Sequence of chain A:
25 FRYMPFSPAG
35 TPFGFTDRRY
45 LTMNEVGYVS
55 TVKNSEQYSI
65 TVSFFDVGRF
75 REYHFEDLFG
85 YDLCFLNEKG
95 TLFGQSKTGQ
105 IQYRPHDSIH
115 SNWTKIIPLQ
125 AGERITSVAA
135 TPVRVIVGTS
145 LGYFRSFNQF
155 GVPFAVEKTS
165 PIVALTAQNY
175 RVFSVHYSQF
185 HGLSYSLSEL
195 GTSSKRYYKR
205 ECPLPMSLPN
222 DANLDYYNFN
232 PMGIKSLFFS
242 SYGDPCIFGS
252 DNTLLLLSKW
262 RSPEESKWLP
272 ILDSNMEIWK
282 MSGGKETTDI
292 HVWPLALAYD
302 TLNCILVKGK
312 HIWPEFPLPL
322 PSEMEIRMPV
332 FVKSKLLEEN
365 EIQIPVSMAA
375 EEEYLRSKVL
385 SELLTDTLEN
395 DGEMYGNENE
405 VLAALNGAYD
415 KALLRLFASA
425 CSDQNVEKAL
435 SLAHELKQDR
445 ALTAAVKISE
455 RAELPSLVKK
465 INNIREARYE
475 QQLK

Residue-level contacts at the interface:
Residue I452 in chain A contacts residue I3 in chain B (closest heavy-atom distance 4.9 Å).
Residue A448 in chain A contacts residue L12 in chain B (closest heavy-atom distance 4.6 Å).
Residue R444 in chain A is in contact with residue L12 in chain B (closest heavy-atom distance 3.3 Å).
Residue S426 in chain A contacts residue I3 in chain B (closest heavy-atom distance 4.2 Å).
Residue I452 in chain A contacts residue I8 in chain B (closest heavy-atom distance 3.7 Å).
Residue R444 in chain A is in contact with residue E15 in chain B (closest heavy-atom distance 3.6 Å).
Residue D414 in chain A contacts residue L12 in chain B (closest heavy-atom distance 5.0 Å).
Residue K451 in chain A interacts with residue I8 in chain B (closest heavy-atom distance 4.3 Å).
Residue R455 in chain A is in contact with residue I5 in chain B (closest heavy-atom distance 4.5 Å).
Residue A422 in chain A is in contact with residue I3 in chain B (closest heavy-atom distance 4.2 Å).
Residue R455 in chain A interacts with residue I3 in chain B (closest heavy-atom distance 4.4 Å).
Residue K451 in chain A contacts residue E11 in chain B (closest heavy-atom distance 2.7 Å).
Residue K415 in chain A contacts residue D13 in chain B (closest heavy-atom distance 5.0 Å).
Residue A456 in chain A is in contact with residue I3 in chain B (closest heavy-atom distance 3.8 Å).
Residue R455 in chain A contacts residue N4 in chain B (closest heavy-atom distance 2.9 Å).
Residue L418 in chain A contacts residue L9 in chain B (closest heavy-atom distance 3.8 Å).
Residue L418 in chain A is in contact with residue I5 in chain B (closest heavy-atom distance 3.9 Å).
Residue A448 in chain A contacts residue I8 in chain B (closest heavy-atom distance 3.9 Å).
Residue Q442 in chain A is in contact with residue L12 in chain B (closest heavy-atom distance 4.7 Å).
Residue K415 in chain A contacts residue L9 in chain B (closest heavy-atom distance 4.1 Å).
Residue C425 in chain A interacts with residue I3 in chain B (closest heavy-atom distance 4.4 Å).
Residue I452 in chain A interacts with residue I5 in chain B (closest heavy-atom distance 3.8 Å).
Residue A445 in chain A interacts with residue L12 in chain B (closest heavy-atom distance 3.9 Å).
Residue R455 in chain A interacts with residue D7 in chain B (closest heavy-atom distance 2.9 Å).
Residue R455 in chain A contacts residue I8 in chain B (closest heavy-atom distance 3.7 Å).
Residue L418 in chain A contacts residue L12 in chain B (closest heavy-atom distance 3.7 Å).
Residue A422 in chain A is in contact with residue I5 in chain B (closest heavy-atom distance 3.9 Å).
Residue R419 in chain A contacts residue D6 in chain B (closest heavy-atom distance 4.2 Å).
Residue R419 in chain A interacts with residue I5 in chain B (closest heavy-atom distance 4.1 Å).
Residue R419 in chain A is in contact with residue L9 in chain B (closest heavy-atom distance 3.4 Å).

Sequence of chain B:
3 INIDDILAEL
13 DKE

These two protein chains interact to form a complex.